Sequence of chain B:
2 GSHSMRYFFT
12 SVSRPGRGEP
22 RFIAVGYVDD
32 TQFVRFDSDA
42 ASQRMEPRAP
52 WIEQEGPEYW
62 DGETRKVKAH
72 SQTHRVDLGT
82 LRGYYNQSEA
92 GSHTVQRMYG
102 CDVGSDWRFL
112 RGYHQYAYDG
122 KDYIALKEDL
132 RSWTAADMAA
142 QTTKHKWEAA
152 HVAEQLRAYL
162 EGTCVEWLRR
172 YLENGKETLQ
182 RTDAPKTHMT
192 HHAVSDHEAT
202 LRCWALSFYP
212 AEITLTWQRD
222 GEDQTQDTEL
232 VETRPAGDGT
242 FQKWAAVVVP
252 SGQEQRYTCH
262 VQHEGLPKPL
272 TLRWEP

Sequence of chain A:
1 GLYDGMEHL

Contacts between the two chains:
Residue T144 in chain B interacts with residue L9 in chain A (closest heavy-atom distance 2.6 Å).
Residue W148 in chain B contacts residue H8 in chain A (closest heavy-atom distance 2.9 Å).
Residue H115 in chain B interacts with residue Y3 in chain A (closest heavy-atom distance 4.7 Å).
Residue Q156 in chain B is in contact with residue G5 in chain A (closest heavy-atom distance 4.8 Å).
Residue R98 in chain B interacts with residue Y3 in chain A (closest heavy-atom distance 3.7 Å).
Residue Y100 in chain B contacts residue L2 in chain A (closest heavy-atom distance 3.3 Å).
Residue K147 in chain B is in contact with residue H8 in chain A (closest heavy-atom distance 4.0 Å).
Residue Q156 in chain B is in contact with residue Y3 in chain A (closest heavy-atom distance 4.3 Å).
Residue D78 in chain B contacts residue L9 in chain A (closest heavy-atom distance 2.9 Å).
Residue D78 in chain B interacts with residue E7 in chain A (closest heavy-atom distance 5.0 Å).
Residue T74 in chain B is in contact with residue H8 in chain A (closest heavy-atom distance 3.7 Å).
Residue T143 in chain B contacts residue L9 in chain A (closest heavy-atom distance 5.0 Å).
Residue D78 in chain B interacts with residue H8 in chain A (closest heavy-atom distance 3.5 Å).
Residue M6 in chain B interacts with residue G1 in chain A (closest heavy-atom distance 3.9 Å).
Residue Q156 in chain B is in contact with residue D4 in chain A (closest heavy-atom distance 4.8 Å).
Residue Y8 in chain B contacts residue G1 in chain A (closest heavy-atom distance 2.9 Å).
Residue L157 in chain B interacts with residue E7 in chain A (closest heavy-atom distance 4.8 Å).
Residue Y8 in chain B interacts with residue L2 in chain A (closest heavy-atom distance 3.2 Å).
Residue K67 in chain B contacts residue Y3 in chain A (closest heavy-atom distance 4.1 Å).
Residue Y100 in chain B contacts residue Y3 in chain A (closest heavy-atom distance 3.0 Å).
Residue H115 in chain B interacts with residue E7 in chain A (closest heavy-atom distance 4.2 Å).
Residue Y160 in chain B is in contact with residue Y3 in chain A (closest heavy-atom distance 3.5 Å).
Residue E64 in chain B is in contact with residue L2 in chain A (closest heavy-atom distance 2.9 Å).
Residue Y85 in chain B is in contact with residue L9 in chain A (closest heavy-atom distance 2.7 Å).
Residue T81 in chain B is in contact with residue L9 in chain A (closest heavy-atom distance 3.6 Å).
Residue K147 in chain B contacts residue L9 in chain A (closest heavy-atom distance 2.8 Å).
Residue Y160 in chain B interacts with residue L2 in chain A (closest heavy-atom distance 3.8 Å).
Residue F10 in chain B contacts residue L2 in chain A (closest heavy-atom distance 3.8 Å).
Residue H71 in chain B is in contact with residue Y3 in chain A (closest heavy-atom distance 3.3 Å).
Residue V153 in chain B contacts residue E7 in chain A (closest heavy-atom distance 3.5 Å).
Residue W148 in chain B is in contact with residue L9 in chain A (closest heavy-atom distance 3.9 Å).
Residue T144 in chain B is in contact with residue H8 in chain A (closest heavy-atom distance 4.7 Å).
Residue V153 in chain B interacts with residue Y3 in chain A (closest heavy-atom distance 4.6 Å).
Residue F34 in chain B interacts with residue G1 in chain A (closest heavy-atom distance 4.9 Å).
Residue W148 in chain B contacts residue E7 in chain A (closest heavy-atom distance 3.7 Å).
Residue E64 in chain B is in contact with residue G1 in chain A (closest heavy-atom distance 3.5 Å).
Residue Y124 in chain B interacts with residue L9 in chain A (closest heavy-atom distance 4.0 Å).
Residue V96 in chain B contacts residue L9 in chain A (closest heavy-atom distance 4.8 Å).
Residue H71 in chain B is in contact with residue G5 in chain A (closest heavy-atom distance 4.2 Å).
Residue K67 in chain B contacts residue G1 in chain A (closest heavy-atom distance 3.9 Å).
Residue Y117 in chain B is in contact with residue E7 in chain A (closest heavy-atom distance 4.4 Å).
Residue V68 in chain B contacts residue L2 in chain A (closest heavy-atom distance 3.6 Å).
Residue R98 in chain B is in contact with residue G5 in chain A (closest heavy-atom distance 4.7 Å).
Residue L82 in chain B contacts residue L9 in chain A (closest heavy-atom distance 3.8 Å).
Residue I125 in chain B contacts residue L9 in chain A (closest heavy-atom distance 4.6 Å).
Residue H71 in chain B contacts residue D4 in chain A (closest heavy-atom distance 5.0 Å).
Residue K67 in chain B is in contact with residue D4 in chain A (closest heavy-atom distance 3.8 Å).
Residue Y172 in chain B contacts residue G1 in chain A (closest heavy-atom distance 2.6 Å).
Residue L157 in chain B is in contact with residue Y3 in chain A (closest heavy-atom distance 3.5 Å).
Residue Y160 in chain B interacts with residue G1 in chain A (closest heavy-atom distance 2.7 Å).
Residue T74 in chain B is in contact with residue M6 in chain A (closest heavy-atom distance 4.6 Å).
Residue Y117 in chain B interacts with residue L9 in chain A (closest heavy-atom distance 3.8 Å).
Residue H71 in chain B is in contact with residue L2 in chain A (closest heavy-atom distance 4.6 Å).
Residue T74 in chain B contacts residue E7 in chain A (closest heavy-atom distance 3.5 Å).
Residue M46 in chain B interacts with residue L2 in chain A (closest heavy-atom distance 3.4 Å).
Residue V77 in chain B contacts residue H8 in chain A (closest heavy-atom distance 3.5 Å).
Residue W168 in chain B interacts with residue G1 in chain A (closest heavy-atom distance 3.2 Å).
Residue Y60 in chain B contacts residue G1 in chain A (closest heavy-atom distance 4.3 Å).
Residue K67 in chain B contacts residue L2 in chain A (closest heavy-atom distance 2.8 Å).
Residue R98 in chain B interacts with residue E7 in chain A (closest heavy-atom distance 4.4 Å).

This data describes a binding interaction between two proteins.